This data describes a binding interaction between two proteins.

Sequence of the second protein:
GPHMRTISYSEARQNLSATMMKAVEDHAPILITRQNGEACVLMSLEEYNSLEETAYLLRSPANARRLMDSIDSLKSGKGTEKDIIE

Contacts between the two chains:
Residue L67 in the second protein interacts with residue A79 in the first protein (closest heavy-atom distance 3.9 Å).
Residue E53 in the second protein is in contact with residue S57 in the first protein (closest heavy-atom distance 2.5 Å).
Residue I71 in the second protein contacts residue F55 in the first protein (closest heavy-atom distance 3.2 Å).
Residue S50 in the second protein contacts residue E46 in the first protein (closest heavy-atom distance 3.9 Å).
Residue R66 in the second protein is in contact with residue E8 in the first protein (closest heavy-atom distance 2.7 Å).
Residue S70 in the second protein contacts residue E8 in the first protein (closest heavy-atom distance 3.6 Å).
Residue N63 in the second protein is in contact with residue Y82 in the first protein (closest heavy-atom distance 3.4 Å).
Residue E47 in the second protein contacts residue K49 in the first protein (closest heavy-atom distance 2.5 Å).
Residue M68 in the second protein interacts with residue N51 in the first protein (closest heavy-atom distance 3.9 Å).
Residue K82 in the second protein contacts residue W10 in the first protein (closest heavy-atom distance 3.5 Å).
Residue N49 in the second protein interacts with residue E46 in the first protein (closest heavy-atom distance 3.6 Å).
Residue L51 in the second protein is in contact with residue K49 in the first protein (closest heavy-atom distance 3.9 Å).
Residue E53 in the second protein is in contact with residue L48 in the first protein (closest heavy-atom distance 3.8 Å).
Residue A62 in the second protein interacts with residue H83 in the first protein (closest heavy-atom distance 3.9 Å).
Residue G79 in the second protein interacts with residue W5 in the first protein (closest heavy-atom distance 3.5 Å).
Residue E81 in the second protein interacts with residue L3 in the first protein (closest heavy-atom distance 3.1 Å).
Residue Y56 in the second protein is in contact with residue Y82 in the first protein (closest heavy-atom distance 2.6 Å).
Residue T54 in the second protein interacts with residue K49 in the first protein (closest heavy-atom distance 2.9 Å).
Residue L57 in the second protein interacts with residue Y82 in the first protein (closest heavy-atom distance 4.0 Å).
Residue S50 in the second protein contacts residue P47 in the first protein (closest heavy-atom distance 2.6 Å).
Residue S60 in the second protein contacts residue H83 in the first protein (closest heavy-atom distance 2.6 Å).
Residue K82 in the second protein interacts with residue W5 in the first protein (closest heavy-atom distance 2.9 Å).
Residue S50 in the second protein is in contact with residue K49 in the first protein (closest heavy-atom distance 3.2 Å).
Residue I84 in the second protein is in contact with residue L3 in the first protein (closest heavy-atom distance 3.5 Å).
Residue R66 in the second protein contacts residue H83 in the first protein (closest heavy-atom distance 3.1 Å).
Residue D69 in the second protein contacts residue E8 in the first protein (closest heavy-atom distance 3.8 Å).
Residue S70 in the second protein interacts with residue A78 in the first protein (closest heavy-atom distance 2.7 Å).
Residue R66 in the second protein interacts with residue D12 in the first protein (closest heavy-atom distance 3.0 Å).
Residue T80 in the second protein is in contact with residue I4 in the first protein (closest heavy-atom distance 3.4 Å).
Residue S60 in the second protein contacts residue Y84 in the first protein (closest heavy-atom distance 3.5 Å).
Residue E81 in the second protein contacts residue K2 in the first protein (closest heavy-atom distance 3.4 Å).
Residue N63 in the second protein interacts with residue H83 in the first protein (closest heavy-atom distance 2.8 Å).
Residue I84 in the second protein interacts with residue N28 in the first protein (closest heavy-atom distance 3.4 Å).
Residue I85 in the second protein interacts with residue N28 in the first protein (closest heavy-atom distance 3.9 Å).
Residue L67 in the second protein interacts with residue A78 in the first protein (closest heavy-atom distance 3.9 Å).
Residue E86 in the second protein contacts residue K21 in the first protein (closest heavy-atom distance 3.3 Å).
Residue I85 in the second protein interacts with residue Y13 in the first protein (closest heavy-atom distance 3.0 Å).
Residue M68 in the second protein contacts residue L52 in the first protein (closest heavy-atom distance 3.8 Å).
Residue L67 in the second protein interacts with residue V67 in the first protein (closest heavy-atom distance 4.0 Å).
Residue L57 in the second protein contacts residue L48 in the first protein (closest heavy-atom distance 3.7 Å).
Residue T54 in the second protein is in contact with residue L48 in the first protein (closest heavy-atom distance 3.5 Å).
Residue N63 in the second protein contacts residue R81 in the first protein (closest heavy-atom distance 3.6 Å).
Residue K82 in the second protein interacts with residue L3 in the first protein (closest heavy-atom distance 3.0 Å).
Residue I84 in the second protein contacts residue Y13 in the first protein (closest heavy-atom distance 3.5 Å).
Residue T80 in the second protein contacts residue L3 in the first protein (closest heavy-atom distance 3.9 Å).
Residue G79 in the second protein contacts residue I4 in the first protein (closest heavy-atom distance 3.3 Å).
Residue T80 in the second protein is in contact with residue W5 in the first protein (closest heavy-atom distance 2.7 Å).
Residue E53 in the second protein is in contact with residue R65 in the first protein (closest heavy-atom distance 2.6 Å).
Residue A62 in the second protein is in contact with residue Y84 in the first protein (closest heavy-atom distance 3.3 Å).
Residue S60 in the second protein interacts with residue Y82 in the first protein (closest heavy-atom distance 3.3 Å).
Residue I85 in the second protein is in contact with residue Q17 in the first protein (closest heavy-atom distance 3.2 Å).
Residue Y56 in the second protein is in contact with residue R65 in the first protein (closest heavy-atom distance 3.7 Å).
Residue E86 in the second protein interacts with residue K25 in the first protein (closest heavy-atom distance 2.9 Å).
Residue L74 in the second protein contacts residue A78 in the first protein (closest heavy-atom distance 3.6 Å).
Residue I71 in the second protein interacts with residue A78 in the first protein (closest heavy-atom distance 3.3 Å).
Residue S70 in the second protein contacts residue S6 in the first protein (closest heavy-atom distance 2.5 Å).
Residue T54 in the second protein interacts with residue L52 in the first protein (closest heavy-atom distance 4.0 Å).
Residue Y56 in the second protein interacts with residue E63 in the first protein (closest heavy-atom distance 2.6 Å).
Residue I85 in the second protein contacts residue K21 in the first protein (closest heavy-atom distance 3.5 Å).
Residue L74 in the second protein contacts residue I77 in the first protein (closest heavy-atom distance 3.5 Å).

Sequence of the first protein:
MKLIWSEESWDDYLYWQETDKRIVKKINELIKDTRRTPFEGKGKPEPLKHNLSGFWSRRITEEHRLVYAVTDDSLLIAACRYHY